This data describes a binding interaction between two proteins.

Interface contacts:
Residue A16 in chain A interacts with residue K288 in chain B (closest heavy-atom distance 2.5 Å).
Residue D209 in chain A contacts residue H276 in chain B (closest heavy-atom distance 2.9 Å).
Residue R215 in chain A interacts with residue R318 in chain B (closest heavy-atom distance 3.1 Å).
Residue F223 in chain A contacts residue R318 in chain B (closest heavy-atom distance 3.6 Å).
Residue P186 in chain A interacts with residue D21 in chain B (closest heavy-atom distance 2.9 Å).
Residue H19 in chain A is in contact with residue E291 in chain B (closest heavy-atom distance 3.0 Å).
Residue K79 in chain A contacts residue H276 in chain B (closest heavy-atom distance 2.7 Å).
Residue K79 in chain A is in contact with residue R278 in chain B (closest heavy-atom distance 3.4 Å).
Residue K40 in chain A interacts with residue S249 in chain B (closest heavy-atom distance 3.2 Å).
Residue T187 in chain A contacts residue R25 in chain B (closest heavy-atom distance 2.6 Å).
Residue K40 in chain A contacts residue K289 in chain B (closest heavy-atom distance 3.2 Å).
Residue I202 in chain A contacts residue R25 in chain B (closest heavy-atom distance 3.3 Å).
Residue D201 in chain A interacts with residue R25 in chain B (closest heavy-atom distance 2.5 Å).
Residue K79 in chain A contacts residue S275 in chain B (closest heavy-atom distance 2.6 Å).
Residue K77 in chain A is in contact with residue R278 in chain B (closest heavy-atom distance 2.4 Å).
Residue M123 in chain A is in contact with residue R332 in chain B (closest heavy-atom distance 3.4 Å).
Residue W6 in chain A interacts with residue M311 in chain B (closest heavy-atom distance 3.3 Å).
Residue E56 in chain A contacts residue E32 in chain B (closest heavy-atom distance 3.0 Å).
Residue G17 in chain A contacts residue K288 in chain B (closest heavy-atom distance 3.2 Å).
Residue N9 in chain A contacts residue A308 in chain B (closest heavy-atom distance 3.4 Å).
Residue Y5 in chain A is in contact with residue K307 in chain B (closest heavy-atom distance 3.1 Å).
Residue R90 in chain A is in contact with residue I319 in chain B (closest heavy-atom distance 3.6 Å).
Residue G184 in chain A is in contact with residue L18 in chain B (closest heavy-atom distance 2.9 Å).
Residue F20 in chain A is in contact with residue L274 in chain B (closest heavy-atom distance 3.6 Å).
Residue R52 in chain A contacts residue E32 in chain B (closest heavy-atom distance 3.0 Å).
Residue I188 in chain A interacts with residue R25 in chain B (closest heavy-atom distance 3.4 Å).
Residue K69 in chain A interacts with residue Q17 in chain B (closest heavy-atom distance 3.0 Å).
Residue N7 in chain A contacts residue K307 in chain B (closest heavy-atom distance 2.8 Å).
Residue P186 in chain A is in contact with residue R25 in chain B (closest heavy-atom distance 3.2 Å).
Residue R52 in chain A is in contact with residue G33 in chain B (closest heavy-atom distance 2.7 Å).
Residue N7 in chain A is in contact with residue M311 in chain B (closest heavy-atom distance 3.7 Å).
Residue T48 in chain A interacts with residue D296 in chain B (closest heavy-atom distance 3.6 Å).
Residue W6 in chain A is in contact with residue K307 in chain B (closest heavy-atom distance 2.8 Å).
Residue F20 in chain A is in contact with residue K288 in chain B (closest heavy-atom distance 3.4 Å).
Residue D209 in chain A interacts with residue S275 in chain B (closest heavy-atom distance 2.4 Å).
Residue T219 in chain A is in contact with residue R318 in chain B (closest heavy-atom distance 3.5 Å).
Residue E112 in chain A is in contact with residue P335 in chain B (closest heavy-atom distance 3.0 Å).
Residue F20 in chain A contacts residue Q250 in chain B (closest heavy-atom distance 3.1 Å).
Residue E56 in chain A is in contact with residue N28 in chain B (closest heavy-atom distance 2.7 Å).
Residue N7 in chain A contacts residue V304 in chain B (closest heavy-atom distance 2.1 Å).
Residue I211 in chain A is in contact with residue I273 in chain B (closest heavy-atom distance 3.5 Å).
Residue I42 in chain A contacts residue Q250 in chain B (closest heavy-atom distance 3.0 Å).
Residue I211 in chain A contacts residue H276 in chain B (closest heavy-atom distance 3.0 Å).
Residue K220 in chain A contacts residue M311 in chain B (closest heavy-atom distance 3.5 Å).
Residue N7 in chain A is in contact with residue A308 in chain B (closest heavy-atom distance 2.6 Å).
Residue D209 in chain A is in contact with residue L274 in chain B (closest heavy-atom distance 2.9 Å).
Residue H116 in chain A interacts with residue P335 in chain B (closest heavy-atom distance 3.6 Å).
Residue Y5 in chain A interacts with residue L303 in chain B (closest heavy-atom distance 3.3 Å).
Residue N78 in chain A is in contact with residue R278 in chain B (closest heavy-atom distance 3.3 Å).
Residue K40 in chain A is in contact with residue H253 in chain B (closest heavy-atom distance 2.9 Å).
Residue L60 in chain A contacts residue E24 in chain B (closest heavy-atom distance 3.2 Å).
Residue F223 in chain A is in contact with residue T314 in chain B (closest heavy-atom distance 3.2 Å).
Residue D163 in chain A is in contact with residue Q17 in chain B (closest heavy-atom distance 3.7 Å).
Residue F20 in chain A contacts residue S286 in chain B (closest heavy-atom distance 2.9 Å).
Residue R90 in chain A contacts residue R318 in chain B (closest heavy-atom distance 3.1 Å).
Residue K79 in chain A contacts residue D277 in chain B (closest heavy-atom distance 3.0 Å).
Residue M14 in chain A contacts residue T293 in chain B (closest heavy-atom distance 2.4 Å).
Residue L10 in chain A interacts with residue I298 in chain B (closest heavy-atom distance 3.5 Å).
Residue A210 in chain A contacts residue I273 in chain B (closest heavy-atom distance 3.4 Å).
Residue D209 in chain A is in contact with residue I273 in chain B (closest heavy-atom distance 3.6 Å).

Sequence of chain B:
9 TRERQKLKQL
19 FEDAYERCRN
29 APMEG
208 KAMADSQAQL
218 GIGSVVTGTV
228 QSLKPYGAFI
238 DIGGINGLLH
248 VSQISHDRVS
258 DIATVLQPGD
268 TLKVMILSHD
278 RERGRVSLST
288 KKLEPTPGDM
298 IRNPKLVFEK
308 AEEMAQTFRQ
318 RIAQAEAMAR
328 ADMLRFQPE

Sequence of chain A:
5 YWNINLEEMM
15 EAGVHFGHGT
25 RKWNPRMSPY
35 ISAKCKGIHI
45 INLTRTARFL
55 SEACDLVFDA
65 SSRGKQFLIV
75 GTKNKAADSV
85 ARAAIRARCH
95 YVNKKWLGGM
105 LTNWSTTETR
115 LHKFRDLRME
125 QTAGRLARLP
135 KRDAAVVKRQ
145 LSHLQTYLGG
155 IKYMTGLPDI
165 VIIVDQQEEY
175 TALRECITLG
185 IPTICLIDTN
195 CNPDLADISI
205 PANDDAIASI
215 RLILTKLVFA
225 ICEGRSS